Residue-level contacts at the interface:
Residue V161 in chain B is in contact with residue S22 in chain A (closest heavy-atom distance 3.8 Å).
Residue V174 in chain B is in contact with residue V12 in chain A (closest heavy-atom distance 3.5 Å).
Residue P158 in chain B is in contact with residue F19 in chain A (closest heavy-atom distance 3.5 Å).
Residue G204 in chain B interacts with residue K20 in chain A (closest heavy-atom distance 2.8 Å).
Residue K192 in chain B contacts residue I10 in chain A (closest heavy-atom distance 2.9 Å).
Residue G204 in chain B contacts residue F19 in chain A (closest heavy-atom distance 3.5 Å).
Residue A225 in chain B interacts with residue E24 in chain A (closest heavy-atom distance 3.4 Å).
Residue T62 in chain B interacts with residue N41 in chain A (closest heavy-atom distance 3.1 Å).
Residue M208 in chain B contacts residue I10 in chain A (closest heavy-atom distance 3.4 Å).
Residue Q171 in chain B interacts with residue T13 in chain A (closest heavy-atom distance 2.6 Å).
Residue D209 in chain B interacts with residue T9 in chain A (closest heavy-atom distance 3.7 Å).
Residue R201 in chain B interacts with residue S27 in chain A (closest heavy-atom distance 3.1 Å).
Residue M170 in chain B contacts residue N17 in chain A (closest heavy-atom distance 3.3 Å).
Residue M208 in chain B contacts residue G16 in chain A (closest heavy-atom distance 3.3 Å).
Residue Q171 in chain B is in contact with residue D15 in chain A (closest heavy-atom distance 3.0 Å).
Residue V166 in chain B contacts residue P21 in chain A (closest heavy-atom distance 3.0 Å).
Residue V173 in chain B contacts residue F19 in chain A (closest heavy-atom distance 3.6 Å).
Residue A229 in chain B is in contact with residue A23 in chain A (closest heavy-atom distance 3.4 Å).
Residue A195 in chain B is in contact with residue I10 in chain A (closest heavy-atom distance 3.6 Å).
Residue T159 in chain B contacts residue P21 in chain A (closest heavy-atom distance 3.5 Å).
Residue N160 in chain B interacts with residue S26 in chain A (closest heavy-atom distance 3.2 Å).
Residue V215 in chain B is in contact with residue V18 in chain A (closest heavy-atom distance 3.6 Å).
Residue N68 in chain B contacts residue L33 in chain A (closest heavy-atom distance 3.5 Å).
Residue N202 in chain B contacts residue S27 in chain A (closest heavy-atom distance 3.2 Å).
Residue N160 in chain B is in contact with residue S27 in chain A (closest heavy-atom distance 2.6 Å).
Residue G164 in chain B interacts with residue S22 in chain A (closest heavy-atom distance 3.3 Å).
Residue G2 in chain B interacts with residue N41 in chain A (closest heavy-atom distance 3.6 Å).
Residue V210 in chain B contacts residue I10 in chain A (closest heavy-atom distance 3.5 Å).
Residue V215 in chain B is in contact with residue G16 in chain A (closest heavy-atom distance 3.2 Å).
Residue V166 in chain B is in contact with residue K20 in chain A (closest heavy-atom distance 3.1 Å).
Residue N221 in chain B is in contact with residue T28 in chain A (closest heavy-atom distance 2.7 Å).
Residue G164 in chain B interacts with residue A23 in chain A (closest heavy-atom distance 2.9 Å).
Residue H64 in chain B interacts with residue M39 in chain A (closest heavy-atom distance 3.4 Å).
Residue L228 in chain B interacts with residue T28 in chain A (closest heavy-atom distance 3.6 Å).
Residue A225 in chain B is in contact with residue S26 in chain A (closest heavy-atom distance 3.6 Å).
Residue Q171 in chain B contacts residue G14 in chain A (closest heavy-atom distance 3.0 Å).
Residue N68 in chain B interacts with residue S34 in chain A (closest heavy-atom distance 3.0 Å).
Residue W207 in chain B is in contact with residue V12 in chain A (closest heavy-atom distance 3.8 Å).
Residue E165 in chain B is in contact with residue K20 in chain A (closest heavy-atom distance 3.1 Å).
Residue K192 in chain B contacts residue T9 in chain A (closest heavy-atom distance 3.3 Å).
Residue A65 in chain B contacts residue L40 in chain A (closest heavy-atom distance 3.7 Å).
Residue T62 in chain B is in contact with residue L40 in chain A (closest heavy-atom distance 2.9 Å).
Residue Q206 in chain B contacts residue N17 in chain A (closest heavy-atom distance 3.5 Å).
Residue Q206 in chain B interacts with residue V18 in chain A (closest heavy-atom distance 2.6 Å).
Residue I163 in chain B is in contact with residue A23 in chain A (closest heavy-atom distance 3.6 Å).
Residue M208 in chain B interacts with residue N17 in chain A (closest heavy-atom distance 2.9 Å).
Residue G203 in chain B is in contact with residue T25 in chain A (closest heavy-atom distance 3.8 Å).
Residue G3 in chain B interacts with residue N41 in chain A (closest heavy-atom distance 3.3 Å).
Residue W207 in chain B contacts residue N17 in chain A (closest heavy-atom distance 3.2 Å).
Residue S167 in chain B contacts residue K20 in chain A (closest heavy-atom distance 3.4 Å).
Residue R201 in chain B interacts with residue T28 in chain A (closest heavy-atom distance 3.5 Å).
Residue I205 in chain B is in contact with residue V18 in chain A (closest heavy-atom distance 3.4 Å).
Residue H64 in chain B is in contact with residue S34 in chain A (closest heavy-atom distance 2.9 Å).
Residue C168 in chain B interacts with residue F19 in chain A (closest heavy-atom distance 3.1 Å).
Residue V210 in chain B interacts with residue T9 in chain A (closest heavy-atom distance 3.1 Å).
Residue V161 in chain B contacts residue A23 in chain A (closest heavy-atom distance 3.5 Å).
Residue G204 in chain B contacts residue T25 in chain A (closest heavy-atom distance 3.6 Å).
Residue E165 in chain B interacts with residue P21 in chain A (closest heavy-atom distance 3.4 Å).
Residue G204 in chain B interacts with residue V18 in chain A (closest heavy-atom distance 3.2 Å).
Residue S167 in chain B is in contact with residue F19 in chain A (closest heavy-atom distance 3.3 Å).

Sequence of chain B:
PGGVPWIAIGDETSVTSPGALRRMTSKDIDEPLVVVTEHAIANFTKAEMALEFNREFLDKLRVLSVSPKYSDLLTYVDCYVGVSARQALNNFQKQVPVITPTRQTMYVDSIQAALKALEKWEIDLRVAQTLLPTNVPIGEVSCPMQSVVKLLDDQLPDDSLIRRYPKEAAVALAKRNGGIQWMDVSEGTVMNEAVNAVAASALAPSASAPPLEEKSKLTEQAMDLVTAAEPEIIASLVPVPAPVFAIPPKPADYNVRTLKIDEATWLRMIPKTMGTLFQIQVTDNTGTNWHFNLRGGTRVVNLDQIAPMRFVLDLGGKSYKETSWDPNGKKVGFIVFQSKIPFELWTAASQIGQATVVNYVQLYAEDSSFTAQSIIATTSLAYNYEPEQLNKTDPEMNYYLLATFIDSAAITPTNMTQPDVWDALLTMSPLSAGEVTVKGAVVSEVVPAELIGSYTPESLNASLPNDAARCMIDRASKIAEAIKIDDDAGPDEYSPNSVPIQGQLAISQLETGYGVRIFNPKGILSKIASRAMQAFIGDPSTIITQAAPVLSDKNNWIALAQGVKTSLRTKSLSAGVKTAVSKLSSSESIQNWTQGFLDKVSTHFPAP

The following describes two proteins that form a bound complex.

Sequence of chain A:
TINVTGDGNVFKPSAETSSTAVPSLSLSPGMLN